This data describes a binding interaction between two proteins.

Sequence of chain B:
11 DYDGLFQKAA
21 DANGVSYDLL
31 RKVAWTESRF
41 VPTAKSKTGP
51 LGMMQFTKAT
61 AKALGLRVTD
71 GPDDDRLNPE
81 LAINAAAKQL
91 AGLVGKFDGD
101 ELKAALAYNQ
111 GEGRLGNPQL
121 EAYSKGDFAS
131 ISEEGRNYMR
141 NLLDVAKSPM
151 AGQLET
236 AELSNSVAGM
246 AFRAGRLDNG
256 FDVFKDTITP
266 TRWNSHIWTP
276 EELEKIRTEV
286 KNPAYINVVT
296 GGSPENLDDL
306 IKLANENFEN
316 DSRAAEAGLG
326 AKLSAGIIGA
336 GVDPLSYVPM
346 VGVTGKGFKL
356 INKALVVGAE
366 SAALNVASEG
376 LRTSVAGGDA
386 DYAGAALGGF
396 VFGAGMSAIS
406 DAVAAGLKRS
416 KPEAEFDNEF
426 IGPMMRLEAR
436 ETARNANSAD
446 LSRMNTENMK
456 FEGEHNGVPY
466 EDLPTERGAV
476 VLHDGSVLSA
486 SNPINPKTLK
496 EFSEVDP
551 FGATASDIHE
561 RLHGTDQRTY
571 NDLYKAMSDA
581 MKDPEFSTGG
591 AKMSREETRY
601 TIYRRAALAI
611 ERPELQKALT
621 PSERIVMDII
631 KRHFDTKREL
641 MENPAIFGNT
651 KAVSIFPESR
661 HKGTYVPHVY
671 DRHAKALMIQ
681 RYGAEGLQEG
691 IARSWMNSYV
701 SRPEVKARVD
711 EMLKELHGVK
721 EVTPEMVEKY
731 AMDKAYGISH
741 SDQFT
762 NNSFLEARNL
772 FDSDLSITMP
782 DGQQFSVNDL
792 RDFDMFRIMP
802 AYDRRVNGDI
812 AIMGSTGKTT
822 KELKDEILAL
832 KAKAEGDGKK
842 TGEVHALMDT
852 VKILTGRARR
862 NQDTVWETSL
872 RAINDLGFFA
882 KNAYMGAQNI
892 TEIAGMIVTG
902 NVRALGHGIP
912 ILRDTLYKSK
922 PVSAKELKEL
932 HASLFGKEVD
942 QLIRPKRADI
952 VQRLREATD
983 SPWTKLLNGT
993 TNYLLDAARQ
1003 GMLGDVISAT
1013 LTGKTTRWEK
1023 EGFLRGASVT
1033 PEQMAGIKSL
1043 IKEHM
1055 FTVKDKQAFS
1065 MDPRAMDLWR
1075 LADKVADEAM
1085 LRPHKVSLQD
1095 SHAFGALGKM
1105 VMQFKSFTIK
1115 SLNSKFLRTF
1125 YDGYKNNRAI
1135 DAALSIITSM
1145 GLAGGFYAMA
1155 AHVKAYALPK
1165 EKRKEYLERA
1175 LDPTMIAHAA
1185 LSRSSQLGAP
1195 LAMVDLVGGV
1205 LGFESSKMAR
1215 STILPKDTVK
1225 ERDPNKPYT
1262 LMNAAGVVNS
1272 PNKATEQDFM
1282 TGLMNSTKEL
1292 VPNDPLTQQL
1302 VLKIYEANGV

Sequence of chain A:
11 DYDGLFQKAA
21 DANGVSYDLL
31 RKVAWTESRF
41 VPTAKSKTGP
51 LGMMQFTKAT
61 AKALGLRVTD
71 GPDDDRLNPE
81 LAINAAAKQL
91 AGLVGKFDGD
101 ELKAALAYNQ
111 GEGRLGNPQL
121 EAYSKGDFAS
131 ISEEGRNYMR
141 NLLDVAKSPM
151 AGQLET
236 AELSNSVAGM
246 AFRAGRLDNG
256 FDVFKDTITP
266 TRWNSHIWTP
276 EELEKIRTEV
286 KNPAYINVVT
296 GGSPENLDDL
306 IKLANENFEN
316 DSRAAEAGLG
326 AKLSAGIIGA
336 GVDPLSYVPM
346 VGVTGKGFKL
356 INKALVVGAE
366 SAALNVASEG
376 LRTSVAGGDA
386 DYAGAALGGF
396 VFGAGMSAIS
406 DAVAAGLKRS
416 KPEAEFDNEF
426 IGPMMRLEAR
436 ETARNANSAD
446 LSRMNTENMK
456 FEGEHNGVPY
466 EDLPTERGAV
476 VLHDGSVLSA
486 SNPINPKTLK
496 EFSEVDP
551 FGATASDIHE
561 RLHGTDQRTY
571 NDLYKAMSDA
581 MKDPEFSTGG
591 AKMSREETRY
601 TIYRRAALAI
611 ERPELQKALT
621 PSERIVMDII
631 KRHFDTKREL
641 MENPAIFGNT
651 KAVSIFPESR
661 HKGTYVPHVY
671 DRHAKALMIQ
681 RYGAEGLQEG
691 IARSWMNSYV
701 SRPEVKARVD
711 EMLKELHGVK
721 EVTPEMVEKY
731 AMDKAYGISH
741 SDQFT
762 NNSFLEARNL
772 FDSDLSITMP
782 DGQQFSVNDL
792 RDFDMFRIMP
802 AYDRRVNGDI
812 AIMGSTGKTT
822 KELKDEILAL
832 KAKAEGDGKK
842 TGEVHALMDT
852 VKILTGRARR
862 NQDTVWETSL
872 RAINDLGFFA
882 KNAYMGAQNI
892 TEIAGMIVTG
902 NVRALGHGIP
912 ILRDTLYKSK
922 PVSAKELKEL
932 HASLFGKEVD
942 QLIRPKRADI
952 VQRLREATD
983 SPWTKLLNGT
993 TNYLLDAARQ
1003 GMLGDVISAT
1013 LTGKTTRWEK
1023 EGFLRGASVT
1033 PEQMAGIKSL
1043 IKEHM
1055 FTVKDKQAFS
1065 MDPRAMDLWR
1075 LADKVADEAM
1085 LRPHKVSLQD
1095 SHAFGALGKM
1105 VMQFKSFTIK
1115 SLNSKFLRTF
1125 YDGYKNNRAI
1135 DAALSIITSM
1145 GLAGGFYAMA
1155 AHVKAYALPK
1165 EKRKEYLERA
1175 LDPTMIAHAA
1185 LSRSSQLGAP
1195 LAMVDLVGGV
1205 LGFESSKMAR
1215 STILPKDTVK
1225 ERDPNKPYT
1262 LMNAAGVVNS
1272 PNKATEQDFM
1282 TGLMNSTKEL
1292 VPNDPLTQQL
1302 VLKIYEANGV

Interface contacts:
Residue H478 in chain A is in contact with residue K62 in chain B (closest heavy-atom distance 3.6 Å).
Residue V362 in chain A is in contact with residue K96 in chain B (closest heavy-atom distance 3.4 Å).
Residue Y1232 in chain A interacts with residue G783 in chain B (closest heavy-atom distance 3.8 Å).
Residue R632 in chain A interacts with residue E614 in chain B (closest heavy-atom distance 3.6 Å).
Residue D479 in chain A contacts residue L66 in chain B (closest heavy-atom distance 2.8 Å).
Residue R448 in chain A interacts with residue K88 in chain B (closest heavy-atom distance 3.9 Å).
Residue N1270 in chain A contacts residue S777 in chain B (closest heavy-atom distance 2.5 Å).
Residue I646 in chain A is in contact with residue L776 in chain B (closest heavy-atom distance 3.9 Å).
Residue H478 in chain A interacts with residue L66 in chain B (closest heavy-atom distance 3.4 Å).
Residue K354 in chain A is in contact with residue E300 in chain B (closest heavy-atom distance 3.5 Å).
Residue N442 in chain A is in contact with residue R267 in chain B (closest heavy-atom distance 3.7 Å).
Residue P1272 in chain A contacts residue Q785 in chain B (closest heavy-atom distance 3.6 Å).
Residue N1270 in chain A is in contact with residue L776 in chain B (closest heavy-atom distance 4.2 Å).
Residue N1270 in chain A interacts with residue Q785 in chain B (closest heavy-atom distance 4.0 Å).
Residue K882 in chain A interacts with residue K88 in chain B (closest heavy-atom distance 3.4 Å).
Residue Y1232 in chain A is in contact with residue T779 in chain B (closest heavy-atom distance 4.2 Å).
Residue F879 in chain A interacts with residue G65 in chain B (closest heavy-atom distance 2.9 Å).
Residue N643 in chain A contacts residue R702 in chain B (closest heavy-atom distance 4.1 Å).
Residue N453 in chain A interacts with residue K62 in chain B (closest heavy-atom distance 3.3 Å).
Residue V362 in chain A interacts with residue G95 in chain B (closest heavy-atom distance 3.1 Å).
Residue K882 in chain A interacts with residue L66 in chain B (closest heavy-atom distance 4.2 Å).
Residue N643 in chain A is in contact with residue S701 in chain B (closest heavy-atom distance 3.3 Å).
Residue G552 in chain A is in contact with residue I778 in chain B (closest heavy-atom distance 4.0 Å).
Residue A367 in chain A is in contact with residue P265 in chain B (closest heavy-atom distance 3.9 Å).
Residue V362 in chain A is in contact with residue F97 in chain B (closest heavy-atom distance 3.1 Å).
Residue R561 in chain A interacts with residue Q785 in chain B (closest heavy-atom distance 3.4 Å).
Residue S366 in chain A interacts with residue P265 in chain B (closest heavy-atom distance 3.0 Å).
Residue E374 in chain A contacts residue H271 in chain B (closest heavy-atom distance 3.1 Å).
Residue A645 in chain A is in contact with residue V700 in chain B (closest heavy-atom distance 3.7 Å).
Residue D557 in chain A is in contact with residue T779 in chain B (closest heavy-atom distance 3.2 Å).
Residue V1269 in chain A interacts with residue S777 in chain B (closest heavy-atom distance 3.4 Å).
Residue E374 in chain A is in contact with residue I272 in chain B (closest heavy-atom distance 3.5 Å).
Residue H478 in chain A interacts with residue G65 in chain B (closest heavy-atom distance 3.0 Å).
Residue S1271 in chain A contacts residue Q785 in chain B (closest heavy-atom distance 4.1 Å).
Residue F879 in chain A is in contact with residue V68 in chain B (closest heavy-atom distance 3.9 Å).
Residue R561 in chain A is in contact with residue T779 in chain B (closest heavy-atom distance 3.3 Å).
Residue S366 in chain A is in contact with residue R267 in chain B (closest heavy-atom distance 3.3 Å).
Residue V362 in chain A interacts with residue D98 in chain B (closest heavy-atom distance 3.9 Å).
Residue V371 in chain A contacts residue I272 in chain B (closest heavy-atom distance 3.1 Å).
Residue F551 in chain A interacts with residue P781 in chain B (closest heavy-atom distance 3.9 Å).
Residue A1266 in chain A interacts with residue R612 in chain B (closest heavy-atom distance 3.9 Å).
Residue F647 in chain A interacts with residue N697 in chain B (closest heavy-atom distance 2.9 Å).
Residue A645 in chain A is in contact with residue N697 in chain B (closest heavy-atom distance 3.8 Å).
Residue G552 in chain A contacts residue T779 in chain B (closest heavy-atom distance 3.1 Å).
Residue T451 in chain A contacts residue K62 in chain B (closest heavy-atom distance 3.7 Å).
Residue G363 in chain A is in contact with residue G95 in chain B (closest heavy-atom distance 3.6 Å).
Residue N1270 in chain A is in contact with residue D775 in chain B (closest heavy-atom distance 3.8 Å).
Residue F551 in chain A is in contact with residue R693 in chain B (closest heavy-atom distance 3.7 Å).
Residue A1266 in chain A is in contact with residue L776 in chain B (closest heavy-atom distance 3.7 Å).
Residue I646 in chain A is in contact with residue N697 in chain B (closest heavy-atom distance 4.2 Å).
Residue F879 in chain A interacts with residue D70 in chain B (closest heavy-atom distance 4.0 Å).
Residue G648 in chain A contacts residue R693 in chain B (closest heavy-atom distance 3.8 Å).
Residue A553 in chain A contacts residue T779 in chain B (closest heavy-atom distance 2.3 Å).
Residue F879 in chain A interacts with residue R67 in chain B (closest heavy-atom distance 3.1 Å).
Residue N643 in chain A is in contact with residue V700 in chain B (closest heavy-atom distance 2.7 Å).
Residue A367 in chain A contacts residue S270 in chain B (closest heavy-atom distance 3.7 Å).
Residue F647 in chain A contacts residue I778 in chain B (closest heavy-atom distance 3.6 Å).
Residue I646 in chain A interacts with residue S701 in chain B (closest heavy-atom distance 3.2 Å).
Residue N450 in chain A is in contact with residue K96 in chain B (closest heavy-atom distance 3.5 Å).
Residue G648 in chain A interacts with residue I778 in chain B (closest heavy-atom distance 3.7 Å).